Sequence of protein 2:
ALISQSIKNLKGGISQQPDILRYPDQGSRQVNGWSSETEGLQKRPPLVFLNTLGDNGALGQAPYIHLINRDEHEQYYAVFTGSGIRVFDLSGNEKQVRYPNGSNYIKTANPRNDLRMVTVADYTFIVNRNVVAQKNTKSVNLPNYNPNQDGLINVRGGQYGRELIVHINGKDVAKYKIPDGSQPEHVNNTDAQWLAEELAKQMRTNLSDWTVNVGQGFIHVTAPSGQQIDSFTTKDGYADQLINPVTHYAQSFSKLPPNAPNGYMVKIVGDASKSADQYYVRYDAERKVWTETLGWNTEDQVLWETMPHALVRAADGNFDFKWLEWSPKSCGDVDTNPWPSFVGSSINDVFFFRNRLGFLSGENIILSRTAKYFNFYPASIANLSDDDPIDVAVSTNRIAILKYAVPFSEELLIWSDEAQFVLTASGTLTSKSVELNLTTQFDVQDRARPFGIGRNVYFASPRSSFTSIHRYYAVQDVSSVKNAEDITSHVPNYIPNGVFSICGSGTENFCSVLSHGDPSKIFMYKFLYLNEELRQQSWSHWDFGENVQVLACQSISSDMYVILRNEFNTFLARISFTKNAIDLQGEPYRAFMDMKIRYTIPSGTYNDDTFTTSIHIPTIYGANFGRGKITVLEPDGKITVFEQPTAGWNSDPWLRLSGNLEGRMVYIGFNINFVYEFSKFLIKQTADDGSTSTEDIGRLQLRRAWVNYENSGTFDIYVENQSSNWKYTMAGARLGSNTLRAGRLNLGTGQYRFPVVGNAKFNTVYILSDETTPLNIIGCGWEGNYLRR

This data describes a binding interaction between two proteins.

Sequence of protein 1:
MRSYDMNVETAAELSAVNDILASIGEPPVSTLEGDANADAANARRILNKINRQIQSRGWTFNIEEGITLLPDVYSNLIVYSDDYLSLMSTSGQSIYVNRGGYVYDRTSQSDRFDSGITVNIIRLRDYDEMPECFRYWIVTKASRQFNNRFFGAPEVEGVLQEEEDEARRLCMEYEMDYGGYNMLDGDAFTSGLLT

Contacts between the two chains:
Residue R735 in protein 2 is in contact with residue A38 in protein 1 (closest heavy-atom distance 3.0 Å).
Residue G737 in protein 2 is in contact with residue D35 in protein 1 (closest heavy-atom distance 4.8 Å).
Residue G737 in protein 2 contacts residue A36 in protein 1 (closest heavy-atom distance 3.1 Å).
Residue S738 in protein 2 interacts with residue A36 in protein 1 (closest heavy-atom distance 4.0 Å).
Residue N739 in protein 2 contacts residue A36 in protein 1 (closest heavy-atom distance 3.6 Å).